Interface contacts:
Residue F127 in chain B is in contact with residue W14 in chain A (closest heavy-atom distance 3.0 Å).
Residue A8 in chain B interacts with residue S8 in chain A (closest heavy-atom distance 3.7 Å).
Residue Y126 in chain B interacts with residue D16 in chain A (closest heavy-atom distance 3.4 Å).
Residue S128 in chain B interacts with residue I10 in chain A (closest heavy-atom distance 3.8 Å).
Residue L131 in chain B interacts with residue I10 in chain A (closest heavy-atom distance 4.9 Å).
Residue L131 in chain B interacts with residue I9 in chain A (closest heavy-atom distance 2.8 Å).
Residue F104 in chain B is in contact with residue W14 in chain A (closest heavy-atom distance 3.5 Å).
Residue V72 in chain B contacts residue W14 in chain A (closest heavy-atom distance 4.5 Å).
Residue L106 in chain B contacts residue V11 in chain A (closest heavy-atom distance 3.7 Å).
Residue D125 in chain B is in contact with residue D16 in chain A (closest heavy-atom distance 4.6 Å).
Residue V72 in chain B contacts residue G15 in chain A (closest heavy-atom distance 3.8 Å).
Residue V72 in chain B is in contact with residue D16 in chain A (closest heavy-atom distance 4.4 Å).
Residue D125 in chain B is in contact with residue W14 in chain A (closest heavy-atom distance 4.5 Å).
Residue Y130 in chain B contacts residue S8 in chain A (closest heavy-atom distance 3.5 Å).
Residue T79 in chain B interacts with residue G15 in chain A (closest heavy-atom distance 3.2 Å).
Residue Y126 in chain B is in contact with residue P13 in chain A (closest heavy-atom distance 3.9 Å).
Residue Y130 in chain B is in contact with residue I9 in chain A (closest heavy-atom distance 3.4 Å).
Residue K117 in chain B interacts with residue I10 in chain A (closest heavy-atom distance 4.3 Å).
Residue Y126 in chain B interacts with residue G15 in chain A (closest heavy-atom distance 3.9 Å).
Residue F127 in chain B contacts residue V11 in chain A (closest heavy-atom distance 4.9 Å).
Residue S128 in chain B is in contact with residue V11 in chain A (closest heavy-atom distance 3.4 Å).
Residue V80 in chain B contacts residue G15 in chain A (closest heavy-atom distance 4.3 Å).
Residue D125 in chain B interacts with residue G15 in chain A (closest heavy-atom distance 3.0 Å).
Residue I129 in chain B is in contact with residue V11 in chain A (closest heavy-atom distance 2.9 Å).
Residue F127 in chain B interacts with residue G12 in chain A (closest heavy-atom distance 4.5 Å).
Residue I81 in chain B interacts with residue W14 in chain A (closest heavy-atom distance 3.3 Å).
Residue L131 in chain B contacts residue V11 in chain A (closest heavy-atom distance 3.8 Å).
Residue S128 in chain B contacts residue P13 in chain A (closest heavy-atom distance 3.2 Å).
Residue I81 in chain B contacts residue G15 in chain A (closest heavy-atom distance 3.5 Å).
Residue I129 in chain B interacts with residue I10 in chain A (closest heavy-atom distance 3.4 Å).
Residue I129 in chain B contacts residue I9 in chain A (closest heavy-atom distance 3.9 Å).
Residue I129 in chain B is in contact with residue W14 in chain A (closest heavy-atom distance 4.2 Å).
Residue Y130 in chain B interacts with residue I10 in chain A (closest heavy-atom distance 3.7 Å).
Residue S105 in chain B interacts with residue W14 in chain A (closest heavy-atom distance 4.9 Å).
Residue L106 in chain B contacts residue W14 in chain A (closest heavy-atom distance 3.9 Å).
Residue S128 in chain B interacts with residue G12 in chain A (closest heavy-atom distance 3.6 Å).
Residue Y126 in chain B is in contact with residue W14 in chain A (closest heavy-atom distance 3.1 Å).
Residue T79 in chain B contacts residue D16 in chain A (closest heavy-atom distance 3.3 Å).
Residue F127 in chain B is in contact with residue P13 in chain A (closest heavy-atom distance 3.2 Å).

This data describes a binding interaction between two proteins.

Sequence of chain A:
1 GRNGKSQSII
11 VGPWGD

Sequence of chain B:
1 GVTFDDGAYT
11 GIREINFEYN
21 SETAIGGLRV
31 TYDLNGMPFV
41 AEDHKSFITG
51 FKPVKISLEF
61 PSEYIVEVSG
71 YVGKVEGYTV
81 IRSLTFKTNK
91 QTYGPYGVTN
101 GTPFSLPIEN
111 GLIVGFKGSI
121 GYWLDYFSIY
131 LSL